Sequence of chain A:
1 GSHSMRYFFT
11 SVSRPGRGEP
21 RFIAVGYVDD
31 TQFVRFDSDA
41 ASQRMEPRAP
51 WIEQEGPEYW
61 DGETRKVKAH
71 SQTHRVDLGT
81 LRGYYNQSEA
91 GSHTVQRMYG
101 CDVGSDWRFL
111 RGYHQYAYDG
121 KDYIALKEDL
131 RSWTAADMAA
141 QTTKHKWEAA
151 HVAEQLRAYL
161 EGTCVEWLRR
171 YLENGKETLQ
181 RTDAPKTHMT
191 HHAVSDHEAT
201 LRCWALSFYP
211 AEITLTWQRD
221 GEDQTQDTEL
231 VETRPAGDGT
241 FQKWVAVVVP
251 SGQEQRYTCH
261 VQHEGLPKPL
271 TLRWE

This data describes a binding interaction between two proteins.

Sequence of chain B:
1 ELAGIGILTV

Contacts between the two chains:
Residue T80 in chain A contacts residue V10 in chain B (closest heavy-atom distance 3.5 Å).
Residue Y123 in chain A is in contact with residue V10 in chain B (closest heavy-atom distance 4.4 Å).
Residue Y99 in chain A interacts with residue L2 in chain B (closest heavy-atom distance 3.4 Å).
Residue Y171 in chain A is in contact with residue E1 in chain B (closest heavy-atom distance 3.0 Å).
Residue L156 in chain A is in contact with residue G6 in chain B (closest heavy-atom distance 3.5 Å).
Residue L81 in chain A is in contact with residue V10 in chain B (closest heavy-atom distance 3.8 Å).
Residue K66 in chain A interacts with residue L2 in chain B (closest heavy-atom distance 3.5 Å).
Residue Y99 in chain A contacts residue A3 in chain B (closest heavy-atom distance 3.1 Å).
Residue K146 in chain A is in contact with residue L8 in chain B (closest heavy-atom distance 3.4 Å).
Residue K146 in chain A is in contact with residue V10 in chain B (closest heavy-atom distance 4.1 Å).
Residue V152 in chain A is in contact with residue G6 in chain B (closest heavy-atom distance 3.4 Å).
Residue T73 in chain A contacts residue I7 in chain B (closest heavy-atom distance 4.0 Å).
Residue D77 in chain A interacts with residue T9 in chain B (closest heavy-atom distance 3.3 Å).
Residue M45 in chain A is in contact with residue L2 in chain B (closest heavy-atom distance 3.5 Å).
Residue Q155 in chain A interacts with residue I5 in chain B (closest heavy-atom distance 3.4 Å).
Residue Y99 in chain A contacts residue I7 in chain B (closest heavy-atom distance 3.8 Å).
Residue Q155 in chain A interacts with residue I7 in chain B (closest heavy-atom distance 4.3 Å).
Residue K66 in chain A contacts residue E1 in chain B (closest heavy-atom distance 3.2 Å).
Residue T142 in chain A interacts with residue V10 in chain B (closest heavy-atom distance 4.8 Å).
Residue V152 in chain A is in contact with residue L8 in chain B (closest heavy-atom distance 3.7 Å).
Residue Y159 in chain A is in contact with residue E1 in chain B (closest heavy-atom distance 2.6 Å).
Residue T73 in chain A contacts residue T9 in chain B (closest heavy-atom distance 3.7 Å).
Residue V152 in chain A is in contact with residue I7 in chain B (closest heavy-atom distance 3.8 Å).
Residue K146 in chain A interacts with residue T9 in chain B (closest heavy-atom distance 2.8 Å).
Residue E63 in chain A interacts with residue E1 in chain B (closest heavy-atom distance 3.0 Å).
Residue F9 in chain A is in contact with residue L2 in chain B (closest heavy-atom distance 3.5 Å).
Residue K66 in chain A contacts residue G4 in chain B (closest heavy-atom distance 4.4 Å).
Residue Y7 in chain A is in contact with residue E1 in chain B (closest heavy-atom distance 3.4 Å).
Residue Y116 in chain A contacts residue V10 in chain B (closest heavy-atom distance 3.5 Å).
Residue Y159 in chain A contacts residue I5 in chain B (closest heavy-atom distance 4.4 Å).
Residue W147 in chain A contacts residue L8 in chain B (closest heavy-atom distance 3.2 Å).
Residue R97 in chain A is in contact with residue L8 in chain B (closest heavy-atom distance 4.0 Å).
Residue H70 in chain A contacts residue L2 in chain B (closest heavy-atom distance 4.2 Å).
Residue Y7 in chain A is in contact with residue L2 in chain B (closest heavy-atom distance 3.4 Å).
Residue K66 in chain A contacts residue A3 in chain B (closest heavy-atom distance 3.7 Å).
Residue W167 in chain A contacts residue E1 in chain B (closest heavy-atom distance 3.3 Å).
Residue Y159 in chain A is in contact with residue A3 in chain B (closest heavy-atom distance 3.3 Å).
Residue L156 in chain A contacts residue I5 in chain B (closest heavy-atom distance 4.8 Å).
Residue E63 in chain A is in contact with residue L2 in chain B (closest heavy-atom distance 3.0 Å).
Residue H70 in chain A contacts residue A3 in chain B (closest heavy-atom distance 3.2 Å).
Residue V67 in chain A is in contact with residue L2 in chain B (closest heavy-atom distance 3.6 Å).
Residue T73 in chain A interacts with residue L8 in chain B (closest heavy-atom distance 3.7 Å).
Residue H114 in chain A contacts residue I7 in chain B (closest heavy-atom distance 4.8 Å).
Residue T143 in chain A interacts with residue V10 in chain B (closest heavy-atom distance 2.6 Å).
Residue H114 in chain A is in contact with residue G6 in chain B (closest heavy-atom distance 4.7 Å).
Residue Y159 in chain A interacts with residue L2 in chain B (closest heavy-atom distance 3.4 Å).
Residue Y59 in chain A interacts with residue E1 in chain B (closest heavy-atom distance 3.4 Å).
Residue M5 in chain A interacts with residue E1 in chain B (closest heavy-atom distance 3.5 Å).
Residue Y84 in chain A is in contact with residue V10 in chain B (closest heavy-atom distance 2.9 Å).
Residue R97 in chain A is in contact with residue I7 in chain B (closest heavy-atom distance 4.2 Å).
Residue D77 in chain A interacts with residue L8 in chain B (closest heavy-atom distance 4.4 Å).
Residue Y159 in chain A contacts residue G4 in chain B (closest heavy-atom distance 5.0 Å).
Residue A150 in chain A contacts residue L8 in chain B (closest heavy-atom distance 3.5 Å).
Residue D77 in chain A interacts with residue V10 in chain B (closest heavy-atom distance 3.0 Å).
Residue W147 in chain A interacts with residue T9 in chain B (closest heavy-atom distance 3.8 Å).
Residue H70 in chain A interacts with residue I7 in chain B (closest heavy-atom distance 3.1 Å).
Residue V76 in chain A interacts with residue T9 in chain B (closest heavy-atom distance 3.8 Å).
Residue Q155 in chain A contacts residue G6 in chain B (closest heavy-atom distance 2.6 Å).
Residue W147 in chain A interacts with residue V10 in chain B (closest heavy-atom distance 3.9 Å).